Contacts between the two chains:
Residue M508 in the second protein contacts residue R145 in the first protein (closest heavy-atom distance 3.4 Å).
Residue G510 in the second protein contacts residue R145 in the first protein (closest heavy-atom distance 4.9 Å).

This data describes a binding interaction between two proteins.

Sequence of the second protein:
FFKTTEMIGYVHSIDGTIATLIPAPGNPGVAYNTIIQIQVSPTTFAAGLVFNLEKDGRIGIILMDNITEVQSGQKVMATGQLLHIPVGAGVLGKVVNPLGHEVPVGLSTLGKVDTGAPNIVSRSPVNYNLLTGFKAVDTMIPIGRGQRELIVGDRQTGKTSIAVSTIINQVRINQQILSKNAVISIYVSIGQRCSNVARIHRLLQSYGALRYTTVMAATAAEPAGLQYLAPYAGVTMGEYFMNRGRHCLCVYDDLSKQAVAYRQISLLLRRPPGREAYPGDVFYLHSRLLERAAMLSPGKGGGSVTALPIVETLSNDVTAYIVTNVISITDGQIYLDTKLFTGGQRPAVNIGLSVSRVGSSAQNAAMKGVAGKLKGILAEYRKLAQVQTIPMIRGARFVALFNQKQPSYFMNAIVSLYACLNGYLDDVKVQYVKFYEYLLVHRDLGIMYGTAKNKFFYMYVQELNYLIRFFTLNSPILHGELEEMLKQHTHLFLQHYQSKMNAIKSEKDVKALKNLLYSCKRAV

Sequence of the first protein:
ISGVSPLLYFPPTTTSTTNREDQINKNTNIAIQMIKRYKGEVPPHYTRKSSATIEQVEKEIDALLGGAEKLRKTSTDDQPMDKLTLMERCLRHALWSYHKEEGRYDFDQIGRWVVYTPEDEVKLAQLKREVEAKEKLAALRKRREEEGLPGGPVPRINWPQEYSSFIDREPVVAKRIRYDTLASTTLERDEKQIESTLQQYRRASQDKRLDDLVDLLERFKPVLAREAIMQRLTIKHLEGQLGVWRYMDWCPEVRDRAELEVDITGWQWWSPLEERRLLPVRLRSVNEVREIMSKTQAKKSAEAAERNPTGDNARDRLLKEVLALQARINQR